Sequence of chain A:
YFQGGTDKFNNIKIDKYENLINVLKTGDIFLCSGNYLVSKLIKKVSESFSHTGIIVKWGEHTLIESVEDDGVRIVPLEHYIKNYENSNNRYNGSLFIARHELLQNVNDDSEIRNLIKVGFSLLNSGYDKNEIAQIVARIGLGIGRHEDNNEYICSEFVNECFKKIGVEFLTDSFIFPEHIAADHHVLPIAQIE

Sequence of chain B:
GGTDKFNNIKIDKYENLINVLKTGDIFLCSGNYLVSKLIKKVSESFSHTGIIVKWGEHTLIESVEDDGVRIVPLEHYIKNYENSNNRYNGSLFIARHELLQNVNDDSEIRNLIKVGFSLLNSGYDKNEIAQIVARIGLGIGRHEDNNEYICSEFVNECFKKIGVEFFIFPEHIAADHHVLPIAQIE

This data describes a binding interaction between two proteins.

Contacts between the two chains:
Residue Q153 in chain A contacts residue V54 in chain B (closest heavy-atom distance 4.8 Å).
Residue L53 in chain A is in contact with residue I162 in chain B (closest heavy-atom distance 4.1 Å).
Residue L53 in chain A is in contact with residue Q153 in chain B (closest heavy-atom distance 4.0 Å).
Residue L53 in chain A is in contact with residue A156 in chain B (closest heavy-atom distance 3.8 Å).
Residue K56 in chain A is in contact with residue L160 in chain B (closest heavy-atom distance 3.9 Å).
Residue G159 in chain A is in contact with residue L57 in chain B (closest heavy-atom distance 3.7 Å).
Residue V155 in chain A is in contact with residue L57 in chain B (closest heavy-atom distance 4.7 Å).
Residue V155 in chain A interacts with residue A156 in chain B (closest heavy-atom distance 3.7 Å).
Residue L57 in chain A is in contact with residue L160 in chain B (closest heavy-atom distance 3.9 Å).
Residue K148 in chain A interacts with residue D88 in chain B (closest heavy-atom distance 3.2 Å).
Residue Q153 in chain A interacts with residue L53 in chain B (closest heavy-atom distance 3.8 Å).
Residue G159 in chain A is in contact with residue K60 in chain B (closest heavy-atom distance 4.1 Å).
Residue K148 in chain A contacts residue K148 in chain B (closest heavy-atom distance 4.6 Å).
Residue V54 in chain A interacts with residue Q153 in chain B (closest heavy-atom distance 4.5 Å).
Residue A156 in chain A contacts residue L57 in chain B (closest heavy-atom distance 4.1 Å).
Residue A156 in chain A is in contact with residue V155 in chain B (closest heavy-atom distance 3.7 Å).
Residue I162 in chain A is in contact with residue L53 in chain B (closest heavy-atom distance 4.3 Å).
Residue D88 in chain A interacts with residue K148 in chain B (closest heavy-atom distance 3.1 Å).
Residue A152 in chain A is in contact with residue V155 in chain B (closest heavy-atom distance 4.1 Å).
Residue I151 in chain A interacts with residue I151 in chain B (closest heavy-atom distance 4.5 Å).
Residue L53 in chain A interacts with residue R157 in chain B (closest heavy-atom distance 3.9 Å).
Residue V155 in chain A is in contact with residue V155 in chain B (closest heavy-atom distance 3.7 Å).
Residue D87 in chain A interacts with residue N149 in chain B (closest heavy-atom distance 3.5 Å).
Residue K148 in chain A interacts with residue Y146 in chain B (closest heavy-atom distance 3.4 Å).
Residue A156 in chain A contacts residue V54 in chain B (closest heavy-atom distance 4.0 Å).
Residue A156 in chain A is in contact with residue L53 in chain B (closest heavy-atom distance 4.0 Å).
Residue A152 in chain A contacts residue V54 in chain B (closest heavy-atom distance 3.8 Å).
Residue K56 in chain A interacts with residue I162 in chain B (closest heavy-atom distance 5.0 Å).
Residue L160 in chain A interacts with residue K60 in chain B (closest heavy-atom distance 3.9 Å).
Residue K60 in chain A is in contact with residue G159 in chain B (closest heavy-atom distance 4.0 Å).
Residue K148 in chain A interacts with residue D87 in chain B (closest heavy-atom distance 3.9 Å).
Residue R157 in chain A interacts with residue L53 in chain B (closest heavy-atom distance 4.3 Å).
Residue G145 in chain A interacts with residue K148 in chain B (closest heavy-atom distance 4.0 Å).
Residue L160 in chain A interacts with residue K56 in chain B (closest heavy-atom distance 4.0 Å).
Residue K148 in chain A contacts residue G145 in chain B (closest heavy-atom distance 4.3 Å).
Residue L160 in chain A interacts with residue L57 in chain B (closest heavy-atom distance 4.0 Å).
Residue A152 in chain A contacts residue I151 in chain B (closest heavy-atom distance 3.9 Å).
Residue V54 in chain A contacts residue A156 in chain B (closest heavy-atom distance 3.6 Å).
Residue A152 in chain A is in contact with residue D87 in chain B (closest heavy-atom distance 3.6 Å).
Residue L57 in chain A contacts residue A156 in chain B (closest heavy-atom distance 4.0 Å).
Residue Y146 in chain A contacts residue K148 in chain B (closest heavy-atom distance 3.2 Å).
Residue V54 in chain A contacts residue A152 in chain B (closest heavy-atom distance 3.5 Å).
Residue I151 in chain A is in contact with residue A152 in chain B (closest heavy-atom distance 3.9 Å).
Residue L57 in chain A interacts with residue V155 in chain B (closest heavy-atom distance 4.8 Å).
Residue L160 in chain A is in contact with residue L53 in chain B (closest heavy-atom distance 3.8 Å).
Residue K60 in chain A contacts residue L160 in chain B (closest heavy-atom distance 4.0 Å).
Residue D87 in chain A contacts residue A152 in chain B (closest heavy-atom distance 3.4 Å).
Residue N149 in chain A contacts residue D87 in chain B (closest heavy-atom distance 3.9 Å).
Residue D87 in chain A is in contact with residue K148 in chain B (closest heavy-atom distance 3.8 Å).
Residue K148 in chain A is in contact with residue I151 in chain B (closest heavy-atom distance 3.5 Å).
Residue L53 in chain A contacts residue L160 in chain B (closest heavy-atom distance 3.7 Å).
Residue I151 in chain A is in contact with residue K148 in chain B (closest heavy-atom distance 3.5 Å).
Residue L57 in chain A is in contact with residue G159 in chain B (closest heavy-atom distance 3.6 Å).
Residue V155 in chain A contacts residue A152 in chain B (closest heavy-atom distance 4.0 Å).